Sequence of protein 1:
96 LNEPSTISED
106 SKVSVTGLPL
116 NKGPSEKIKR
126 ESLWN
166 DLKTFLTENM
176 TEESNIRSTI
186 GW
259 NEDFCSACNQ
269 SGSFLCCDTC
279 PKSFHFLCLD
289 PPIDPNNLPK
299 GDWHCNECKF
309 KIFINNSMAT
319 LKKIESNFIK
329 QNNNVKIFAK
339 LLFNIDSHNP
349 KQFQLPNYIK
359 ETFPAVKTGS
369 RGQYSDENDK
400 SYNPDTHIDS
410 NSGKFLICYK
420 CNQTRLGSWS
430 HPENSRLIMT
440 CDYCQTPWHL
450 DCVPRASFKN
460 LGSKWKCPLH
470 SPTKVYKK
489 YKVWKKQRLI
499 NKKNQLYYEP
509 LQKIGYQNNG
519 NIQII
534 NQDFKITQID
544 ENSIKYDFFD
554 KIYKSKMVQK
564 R

The following describes two proteins that form a bound complex.

Sequence of protein 2:
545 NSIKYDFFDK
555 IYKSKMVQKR

Interface contacts:
Residue Y556 in protein 1 interacts with residue Y556 in protein 2 (closest heavy-atom distance 3.1 Å).
Residue M560 in protein 1 contacts residue K559 in protein 2 (closest heavy-atom distance 3.2 Å).
Residue R564 in protein 1 contacts residue Q562 in protein 2 (closest heavy-atom distance 3.4 Å).
Residue F552 in protein 1 interacts with residue F552 in protein 2 (closest heavy-atom distance 3.3 Å).
Residue K548 in protein 1 is in contact with residue N545 in protein 2 (closest heavy-atom distance 4.6 Å).
Residue Y549 in protein 1 contacts residue K548 in protein 2 (closest heavy-atom distance 3.2 Å).
Residue Y556 in protein 1 contacts residue F552 in protein 2 (closest heavy-atom distance 3.9 Å).
Residue K548 in protein 1 is in contact with residue K548 in protein 2 (closest heavy-atom distance 4.5 Å).
Residue K563 in protein 1 contacts residue K563 in protein 2 (closest heavy-atom distance 3.5 Å).
Residue Y556 in protein 1 is in contact with residue I555 in protein 2 (closest heavy-atom distance 3.5 Å).
Residue Y549 in protein 1 interacts with residue I547 in protein 2 (closest heavy-atom distance 3.3 Å).
Residue F552 in protein 1 contacts residue K548 in protein 2 (closest heavy-atom distance 4.3 Å).
Residue Y549 in protein 1 is in contact with residue F551 in protein 2 (closest heavy-atom distance 3.5 Å).
Residue Y556 in protein 1 interacts with residue K559 in protein 2 (closest heavy-atom distance 3.6 Å).